Interface contacts:
Residue Q304 in chain A is in contact with residue V119 in chain B (closest heavy-atom distance 3.5 Å).
Residue T305 in chain A is in contact with residue R120 in chain B (closest heavy-atom distance 4.1 Å).
Residue Q304 in chain A contacts residue R120 in chain B (closest heavy-atom distance 4.6 Å).

Sequence of chain A:
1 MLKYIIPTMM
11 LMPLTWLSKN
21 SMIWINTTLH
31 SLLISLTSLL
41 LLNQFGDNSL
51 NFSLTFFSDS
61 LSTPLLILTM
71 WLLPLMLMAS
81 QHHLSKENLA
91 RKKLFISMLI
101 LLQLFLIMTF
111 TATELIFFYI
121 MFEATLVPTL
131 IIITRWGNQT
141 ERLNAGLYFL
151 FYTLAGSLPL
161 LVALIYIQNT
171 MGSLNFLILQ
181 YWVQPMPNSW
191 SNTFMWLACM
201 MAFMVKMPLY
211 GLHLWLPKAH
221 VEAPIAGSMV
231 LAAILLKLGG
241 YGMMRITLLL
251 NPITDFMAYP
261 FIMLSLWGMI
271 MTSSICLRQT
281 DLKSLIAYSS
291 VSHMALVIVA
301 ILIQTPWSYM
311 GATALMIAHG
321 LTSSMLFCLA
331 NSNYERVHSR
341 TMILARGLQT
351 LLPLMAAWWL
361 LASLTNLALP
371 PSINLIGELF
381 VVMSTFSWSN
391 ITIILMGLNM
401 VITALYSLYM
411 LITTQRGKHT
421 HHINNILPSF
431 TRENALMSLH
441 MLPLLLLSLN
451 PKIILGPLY

Sequence of chain B:
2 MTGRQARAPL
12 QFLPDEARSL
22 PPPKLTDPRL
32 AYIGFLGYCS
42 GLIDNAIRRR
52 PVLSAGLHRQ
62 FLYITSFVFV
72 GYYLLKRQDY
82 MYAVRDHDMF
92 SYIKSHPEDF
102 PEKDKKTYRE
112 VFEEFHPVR

This data describes a binding interaction between two proteins.